Sequence of protein 1:
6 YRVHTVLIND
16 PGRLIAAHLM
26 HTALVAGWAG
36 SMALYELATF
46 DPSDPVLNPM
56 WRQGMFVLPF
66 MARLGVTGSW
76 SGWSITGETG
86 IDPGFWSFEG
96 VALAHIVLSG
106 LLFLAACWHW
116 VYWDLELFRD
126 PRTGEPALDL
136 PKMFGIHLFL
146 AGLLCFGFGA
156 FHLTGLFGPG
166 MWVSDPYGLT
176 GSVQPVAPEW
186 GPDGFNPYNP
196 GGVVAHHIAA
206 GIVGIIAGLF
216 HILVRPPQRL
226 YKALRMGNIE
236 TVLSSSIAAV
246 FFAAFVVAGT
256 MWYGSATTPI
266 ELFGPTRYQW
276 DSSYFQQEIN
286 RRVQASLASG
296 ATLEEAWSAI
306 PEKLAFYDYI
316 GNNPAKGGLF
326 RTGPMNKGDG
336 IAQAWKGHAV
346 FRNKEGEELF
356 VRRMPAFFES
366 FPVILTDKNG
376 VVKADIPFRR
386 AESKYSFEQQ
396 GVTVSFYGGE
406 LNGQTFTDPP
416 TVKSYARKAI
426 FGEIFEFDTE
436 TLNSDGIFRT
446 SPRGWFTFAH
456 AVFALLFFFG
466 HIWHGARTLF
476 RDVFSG

This data describes a binding interaction between two proteins.

Contacts between the two chains:
Residue V219 in protein 1 is in contact with residue T27 in protein 2 (closest heavy-atom distance 4.4 Å).
Residue P221 in protein 1 is in contact with residue A22 in protein 2 (closest heavy-atom distance 4.0 Å).
Residue S169 in protein 1 contacts residue L65 in protein 2 (closest heavy-atom distance 4.1 Å).
Residue T271 in protein 1 is in contact with residue W62 in protein 2 (closest heavy-atom distance 4.5 Å).
Residue P171 in protein 1 contacts residue W62 in protein 2 (closest heavy-atom distance 4.0 Å).
Residue Y193 in protein 1 interacts with residue S61 in protein 2 (closest heavy-atom distance 3.9 Å).
Residue D170 in protein 1 interacts with residue L65 in protein 2 (closest heavy-atom distance 4.0 Å).
Residue R286 in protein 1 contacts residue K63 in protein 2 (closest heavy-atom distance 4.8 Å).
Residue F247 in protein 1 interacts with residue L42 in protein 2 (closest heavy-atom distance 4.2 Å).
Residue N194 in protein 1 interacts with residue G66 in protein 2 (closest heavy-atom distance 4.2 Å).
Residue P171 in protein 1 contacts residue K63 in protein 2 (closest heavy-atom distance 3.3 Å).
Residue F190 in protein 1 is in contact with residue I48 in protein 2 (closest heavy-atom distance 4.1 Å).
Residue P222 in protein 1 interacts with residue G24 in protein 2 (closest heavy-atom distance 4.2 Å).
Residue S260 in protein 1 is in contact with residue Y49 in protein 2 (closest heavy-atom distance 4.3 Å).
Residue I265 in protein 1 is in contact with residue W62 in protein 2 (closest heavy-atom distance 4.6 Å).
Residue T255 in protein 1 interacts with residue Y49 in protein 2 (closest heavy-atom distance 4.3 Å).
Residue S260 in protein 1 is in contact with residue W62 in protein 2 (closest heavy-atom distance 4.0 Å).
Residue F190 in protein 1 is in contact with residue I45 in protein 2 (closest heavy-atom distance 3.3 Å).
Residue P192 in protein 1 interacts with residue Y49 in protein 2 (closest heavy-atom distance 3.3 Å).
Residue N191 in protein 1 interacts with residue I48 in protein 2 (closest heavy-atom distance 4.5 Å).
Residue R448 in protein 1 is in contact with residue W62 in protein 2 (closest heavy-atom distance 4.3 Å).
Residue Y193 in protein 1 is in contact with residue W62 in protein 2 (closest heavy-atom distance 4.3 Å).
Residue N191 in protein 1 is in contact with residue A64 in protein 2 (closest heavy-atom distance 4.8 Å).
Residue P222 in protein 1 contacts residue G26 in protein 2 (closest heavy-atom distance 2.9 Å).
Residue G259 in protein 1 contacts residue W62 in protein 2 (closest heavy-atom distance 3.8 Å).
Residue N191 in protein 1 is in contact with residue V60 in protein 2 (closest heavy-atom distance 4.8 Å).
Residue R220 in protein 1 interacts with residue A22 in protein 2 (closest heavy-atom distance 4.7 Å).
Residue Y258 in protein 1 contacts residue W62 in protein 2 (closest heavy-atom distance 4.0 Å).
Residue P171 in protein 1 contacts residue L65 in protein 2 (closest heavy-atom distance 3.5 Å).
Residue Y279 in protein 1 is in contact with residue W62 in protein 2 (closest heavy-atom distance 4.0 Å).
Residue D188 in protein 1 contacts residue V58 in protein 2 (closest heavy-atom distance 4.2 Å).
Residue N191 in protein 1 is in contact with residue N59 in protein 2 (closest heavy-atom distance 3.3 Å).
Residue R224 in protein 1 interacts with residue M31 in protein 2 (closest heavy-atom distance 4.9 Å).
Residue Q274 in protein 1 is in contact with residue W62 in protein 2 (closest heavy-atom distance 4.1 Å).
Residue Y193 in protein 1 interacts with residue V60 in protein 2 (closest heavy-atom distance 3.0 Å).
Residue G259 in protein 1 contacts residue Y49 in protein 2 (closest heavy-atom distance 3.3 Å).
Residue Y258 in protein 1 contacts residue Y49 in protein 2 (closest heavy-atom distance 4.0 Å).
Residue G254 in protein 1 contacts residue Y49 in protein 2 (closest heavy-atom distance 4.5 Å).
Residue P221 in protein 1 contacts residue P23 in protein 2 (closest heavy-atom distance 4.8 Å).
Residue Q223 in protein 1 interacts with residue P23 in protein 2 (closest heavy-atom distance 4.1 Å).
Residue Y193 in protein 1 contacts residue N59 in protein 2 (closest heavy-atom distance 4.8 Å).
Residue Y193 in protein 1 is in contact with residue A64 in protein 2 (closest heavy-atom distance 4.7 Å).
Residue Q223 in protein 1 interacts with residue G24 in protein 2 (closest heavy-atom distance 3.0 Å).
Residue D188 in protein 1 interacts with residue D56 in protein 2 (closest heavy-atom distance 3.2 Å).
Residue P187 in protein 1 contacts residue V58 in protein 2 (closest heavy-atom distance 3.9 Å).
Residue Y279 in protein 1 contacts residue K63 in protein 2 (closest heavy-atom distance 4.5 Å).
Residue Y193 in protein 1 interacts with residue Y49 in protein 2 (closest heavy-atom distance 4.3 Å).
Residue T263 in protein 1 is in contact with residue W62 in protein 2 (closest heavy-atom distance 3.3 Å).
Residue P222 in protein 1 is in contact with residue W25 in protein 2 (closest heavy-atom distance 4.4 Å).
Residue P187 in protein 1 contacts residue L55 in protein 2 (closest heavy-atom distance 4.4 Å).
Residue P264 in protein 1 contacts residue W62 in protein 2 (closest heavy-atom distance 4.4 Å).
Residue Q223 in protein 1 contacts residue W25 in protein 2 (closest heavy-atom distance 4.0 Å).
Residue P222 in protein 1 interacts with residue A22 in protein 2 (closest heavy-atom distance 4.0 Å).
Residue N191 in protein 1 is in contact with residue V58 in protein 2 (closest heavy-atom distance 4.7 Å).
Residue F190 in protein 1 interacts with residue F41 in protein 2 (closest heavy-atom distance 3.4 Å).
Residue P222 in protein 1 interacts with residue T27 in protein 2 (closest heavy-atom distance 3.3 Å).
Residue D188 in protein 1 is in contact with residue G57 in protein 2 (closest heavy-atom distance 3.8 Å).
Residue L218 in protein 1 interacts with residue Y18 in protein 2 (closest heavy-atom distance 4.7 Å).
Residue R224 in protein 1 contacts residue T28 in protein 2 (closest heavy-atom distance 4.7 Å).
Residue P222 in protein 1 interacts with residue P23 in protein 2 (closest heavy-atom distance 3.1 Å).

Sequence of protein 2:
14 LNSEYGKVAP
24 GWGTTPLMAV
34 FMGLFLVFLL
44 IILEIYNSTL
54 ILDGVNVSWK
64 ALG